Sequence of the second protein:
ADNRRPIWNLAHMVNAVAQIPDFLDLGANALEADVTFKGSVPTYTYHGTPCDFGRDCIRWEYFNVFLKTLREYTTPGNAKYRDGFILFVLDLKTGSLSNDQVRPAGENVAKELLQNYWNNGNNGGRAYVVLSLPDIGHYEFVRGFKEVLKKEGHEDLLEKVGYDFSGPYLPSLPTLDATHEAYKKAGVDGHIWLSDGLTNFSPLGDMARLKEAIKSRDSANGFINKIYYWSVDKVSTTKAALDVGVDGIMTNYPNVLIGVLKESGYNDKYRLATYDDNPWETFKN

Interface contacts:
Residue G95 in the second protein is in contact with residue K38 in the first protein (closest heavy-atom distance 2.5 Å).
Residue K38 in the second protein is in contact with residue L97 in the first protein (closest heavy-atom distance 3.8 Å).
Residue I58 in the second protein interacts with residue Y169 in the first protein (closest heavy-atom distance 3.8 Å).
Residue S96 in the second protein is in contact with residue F37 in the first protein (closest heavy-atom distance 3.2 Å).
Residue T199 in the second protein is in contact with residue T49 in the first protein (closest heavy-atom distance 2.9 Å).
Residue G39 in the second protein contacts residue L97 in the first protein (closest heavy-atom distance 3.7 Å).
Residue P50 in the second protein is in contact with residue P50 in the first protein (closest heavy-atom distance 3.3 Å).
Residue C51 in the second protein contacts residue P50 in the first protein (closest heavy-atom distance 4.0 Å).
Residue S98 in the second protein interacts with residue Q101 in the first protein (closest heavy-atom distance 4.3 Å).
Residue Y46 in the second protein interacts with residue Y169 in the first protein (closest heavy-atom distance 3.3 Å).
Residue G39 in the second protein interacts with residue Q101 in the first protein (closest heavy-atom distance 4.3 Å).
Residue S96 in the second protein interacts with residue G39 in the first protein (closest heavy-atom distance 2.7 Å).
Residue L170 in the second protein contacts residue I58 in the first protein (closest heavy-atom distance 3.7 Å).
Residue K38 in the second protein is in contact with residue S98 in the first protein (closest heavy-atom distance 4.2 Å).
Residue I58 in the second protein contacts residue T199 in the first protein (closest heavy-atom distance 3.7 Å).
Residue T49 in the second protein interacts with residue T199 in the first protein (closest heavy-atom distance 4.1 Å).
Residue Y62 in the second protein contacts residue P171 in the first protein (closest heavy-atom distance 3.8 Å).
Residue S98 in the second protein interacts with residue K38 in the first protein (closest heavy-atom distance 4.2 Å).
Residue T199 in the second protein is in contact with residue I58 in the first protein (closest heavy-atom distance 3.9 Å).
Residue L198 in the second protein interacts with residue T49 in the first protein (closest heavy-atom distance 2.8 Å).
Residue K38 in the second protein is in contact with residue D135 in the first protein (closest heavy-atom distance 4.2 Å).
Residue F37 in the second protein is in contact with residue G95 in the first protein (closest heavy-atom distance 3.9 Å).
Residue F201 in the second protein contacts residue I58 in the first protein (closest heavy-atom distance 3.2 Å).
Residue P171 in the second protein contacts residue W60 in the first protein (closest heavy-atom distance 3.7 Å).
Residue L97 in the second protein contacts residue K38 in the first protein (closest heavy-atom distance 4.1 Å).
Residue G95 in the second protein contacts residue F37 in the first protein (closest heavy-atom distance 4.1 Å).
Residue K38 in the second protein is in contact with residue H138 in the first protein (closest heavy-atom distance 4.4 Å).
Residue P50 in the second protein is in contact with residue L198 in the first protein (closest heavy-atom distance 4.0 Å).
Residue F37 in the second protein interacts with residue S96 in the first protein (closest heavy-atom distance 3.2 Å).
Residue L170 in the second protein is in contact with residue Y46 in the first protein (closest heavy-atom distance 3.5 Å).
Residue Y44 in the second protein contacts residue L170 in the first protein (closest heavy-atom distance 3.5 Å).
Residue W60 in the second protein is in contact with residue L170 in the first protein (closest heavy-atom distance 3.5 Å).
Residue D135 in the second protein interacts with residue K38 in the first protein (closest heavy-atom distance 4.2 Å).
Residue G39 in the second protein contacts residue S96 in the first protein (closest heavy-atom distance 2.7 Å).
Residue S96 in the second protein contacts residue K38 in the first protein (closest heavy-atom distance 3.6 Å).
Residue Q101 in the second protein is in contact with residue S98 in the first protein (closest heavy-atom distance 4.1 Å).
Residue S96 in the second protein is in contact with residue S96 in the first protein (closest heavy-atom distance 3.6 Å).
Residue K93 in the second protein interacts with residue S96 in the first protein (closest heavy-atom distance 4.4 Å).
Residue Y169 in the second protein contacts residue Y46 in the first protein (closest heavy-atom distance 3.4 Å).
Residue L97 in the second protein is in contact with residue G39 in the first protein (closest heavy-atom distance 3.7 Å).
Residue K38 in the second protein interacts with residue G95 in the first protein (closest heavy-atom distance 2.5 Å).
Residue L170 in the second protein contacts residue W60 in the first protein (closest heavy-atom distance 3.2 Å).
Residue L198 in the second protein contacts residue P50 in the first protein (closest heavy-atom distance 4.6 Å).
Residue P50 in the second protein is in contact with residue C51 in the first protein (closest heavy-atom distance 4.1 Å).
Residue Y46 in the second protein is in contact with residue L170 in the first protein (closest heavy-atom distance 3.6 Å).
Residue P50 in the second protein contacts residue H47 in the first protein (closest heavy-atom distance 4.0 Å).
Residue T49 in the second protein contacts residue L198 in the first protein (closest heavy-atom distance 2.7 Å).
Residue W60 in the second protein interacts with residue P171 in the first protein (closest heavy-atom distance 3.3 Å).
Residue Y169 in the second protein contacts residue I58 in the first protein (closest heavy-atom distance 4.1 Å).
Residue L170 in the second protein is in contact with residue Y44 in the first protein (closest heavy-atom distance 3.8 Å).
Residue Q101 in the second protein contacts residue Q101 in the first protein (closest heavy-atom distance 3.2 Å).
Residue I58 in the second protein contacts residue F201 in the first protein (closest heavy-atom distance 3.3 Å).
Residue S98 in the second protein interacts with residue G39 in the first protein (closest heavy-atom distance 3.5 Å).
Residue S96 in the second protein is in contact with residue K93 in the first protein (closest heavy-atom distance 4.4 Å).
Residue Y44 in the second protein interacts with residue P171 in the first protein (closest heavy-atom distance 4.1 Å).
Residue H47 in the second protein is in contact with residue P50 in the first protein (closest heavy-atom distance 4.0 Å).
Residue T49 in the second protein is in contact with residue Y169 in the first protein (closest heavy-atom distance 3.4 Å).
Residue G39 in the second protein is in contact with residue S98 in the first protein (closest heavy-atom distance 3.4 Å).
Residue Q101 in the second protein is in contact with residue G39 in the first protein (closest heavy-atom distance 4.3 Å).
Residue K38 in the second protein is in contact with residue S96 in the first protein (closest heavy-atom distance 3.5 Å).

Sequence of the first protein:
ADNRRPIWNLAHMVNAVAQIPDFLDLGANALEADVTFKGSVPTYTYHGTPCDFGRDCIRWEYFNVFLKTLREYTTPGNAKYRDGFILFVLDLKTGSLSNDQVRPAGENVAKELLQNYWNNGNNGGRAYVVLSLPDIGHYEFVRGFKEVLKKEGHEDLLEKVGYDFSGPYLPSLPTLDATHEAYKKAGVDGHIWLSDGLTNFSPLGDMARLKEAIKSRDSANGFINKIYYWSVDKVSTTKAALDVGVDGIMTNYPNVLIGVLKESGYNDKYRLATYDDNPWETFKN

These two protein chains interact to form a complex.